Sequence of protein 2:
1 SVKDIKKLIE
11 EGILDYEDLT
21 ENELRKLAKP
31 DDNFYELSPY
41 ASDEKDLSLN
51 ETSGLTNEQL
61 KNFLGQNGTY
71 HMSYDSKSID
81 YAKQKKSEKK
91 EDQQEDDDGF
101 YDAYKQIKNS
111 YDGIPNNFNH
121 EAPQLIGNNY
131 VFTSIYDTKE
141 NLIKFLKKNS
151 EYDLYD

Sequence of protein 1:
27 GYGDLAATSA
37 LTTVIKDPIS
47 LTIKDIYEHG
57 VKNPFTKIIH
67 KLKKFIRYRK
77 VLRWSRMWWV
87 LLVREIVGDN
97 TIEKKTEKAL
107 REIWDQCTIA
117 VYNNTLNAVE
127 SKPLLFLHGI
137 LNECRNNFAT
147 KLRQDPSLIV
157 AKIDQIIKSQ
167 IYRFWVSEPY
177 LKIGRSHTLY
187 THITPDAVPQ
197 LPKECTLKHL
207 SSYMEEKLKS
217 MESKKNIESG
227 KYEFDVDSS

Interface contacts:
Residue L148 in protein 1 contacts residue N50 in protein 2 (closest heavy-atom distance 2.9 Å).
Residue T146 in protein 1 is in contact with residue G54 in protein 2 (closest heavy-atom distance 3.1 Å).
Residue K215 in protein 1 interacts with residue Y101 in protein 2 (closest heavy-atom distance 3.2 Å).
Residue A157 in protein 1 is in contact with residue L47 in protein 2 (closest heavy-atom distance 3.7 Å).
Residue N142 in protein 1 contacts residue I79 in protein 2 (closest heavy-atom distance 3.3 Å).
Residue V156 in protein 1 interacts with residue N50 in protein 2 (closest heavy-atom distance 3.7 Å).
Residue T146 in protein 1 interacts with residue Y74 in protein 2 (closest heavy-atom distance 3.5 Å).
Residue K69 in protein 1 interacts with residue Q66 in protein 2 (closest heavy-atom distance 3.8 Å).
Residue S165 in protein 1 interacts with residue Y104 in protein 2 (closest heavy-atom distance 3.7 Å).
Residue Q161 in protein 1 is in contact with residue A103 in protein 2 (closest heavy-atom distance 3.6 Å).
Residue R149 in protein 1 contacts residue S53 in protein 2 (closest heavy-atom distance 3.5 Å).
Residue N142 in protein 1 interacts with residue Y74 in protein 2 (closest heavy-atom distance 3.3 Å).
Residue I92 in protein 1 is in contact with residue Y111 in protein 2 (closest heavy-atom distance 3.2 Å).
Residue M210 in protein 1 is in contact with residue Y104 in protein 2 (closest heavy-atom distance 3.8 Å).
Residue R149 in protein 1 interacts with residue E51 in protein 2 (closest heavy-atom distance 3.5 Å).
Residue M210 in protein 1 is in contact with residue F100 in protein 2 (closest heavy-atom distance 3.2 Å).
Residue I115 in protein 1 contacts residue N67 in protein 2 (closest heavy-atom distance 3.5 Å).
Residue H66 in protein 1 contacts residue N67 in protein 2 (closest heavy-atom distance 2.8 Å).
Residue A145 in protein 1 contacts residue T52 in protein 2 (closest heavy-atom distance 3.2 Å).
Residue D151 in protein 1 is in contact with residue S48 in protein 2 (closest heavy-atom distance 2.4 Å).
Residue Q161 in protein 1 contacts residue I107 in protein 2 (closest heavy-atom distance 3.6 Å).
Residue H66 in protein 1 is in contact with residue Q66 in protein 2 (closest heavy-atom distance 3.2 Å).
Residue K147 in protein 1 is in contact with residue S53 in protein 2 (closest heavy-atom distance 3.1 Å).
Residue Q112 in protein 1 contacts residue Y70 in protein 2 (closest heavy-atom distance 3.4 Å).
Residue N143 in protein 1 contacts residue S73 in protein 2 (closest heavy-atom distance 3.4 Å).
Residue K215 in protein 1 is in contact with residue K108 in protein 2 (closest heavy-atom distance 3.7 Å).
Residue N119 in protein 1 contacts residue H71 in protein 2 (closest heavy-atom distance 3.4 Å).
Residue Q112 in protein 1 is in contact with residue L64 in protein 2 (closest heavy-atom distance 3.5 Å).
Residue Q150 in protein 1 interacts with residue S48 in protein 2 (closest heavy-atom distance 3.4 Å).
Residue R149 in protein 1 interacts with residue L49 in protein 2 (closest heavy-atom distance 3.3 Å).
Residue T146 in protein 1 interacts with residue S53 in protein 2 (closest heavy-atom distance 3.7 Å).
Residue E211 in protein 1 contacts residue K108 in protein 2 (closest heavy-atom distance 1.2 Å).
Residue K158 in protein 1 contacts residue Y111 in protein 2 (closest heavy-atom distance 3.5 Å).
Residue K158 in protein 1 is in contact with residue S110 in protein 2 (closest heavy-atom distance 3.4 Å).
Residue I115 in protein 1 contacts residue Y70 in protein 2 (closest heavy-atom distance 3.4 Å).
Residue Q150 in protein 1 contacts residue L49 in protein 2 (closest heavy-atom distance 3.5 Å).
Residue L203 in protein 1 interacts with residue Y111 in protein 2 (closest heavy-atom distance 3.5 Å).
Residue D95 in protein 1 interacts with residue K147 in protein 2 (closest heavy-atom distance 2.8 Å).
Residue V93 in protein 1 contacts residue Y111 in protein 2 (closest heavy-atom distance 3.1 Å).
Residue K70 in protein 1 contacts residue N67 in protein 2 (closest heavy-atom distance 3.5 Å).
Residue R149 in protein 1 contacts residue N50 in protein 2 (closest heavy-atom distance 2.7 Å).
Residue R149 in protein 1 is in contact with residue S48 in protein 2 (closest heavy-atom distance 3.5 Å).
Residue E91 in protein 1 is in contact with residue Y111 in protein 2 (closest heavy-atom distance 2.4 Å).
Residue L214 in protein 1 interacts with residue Y101 in protein 2 (closest heavy-atom distance 3.0 Å).
Residue E139 in protein 1 is in contact with residue Y74 in protein 2 (closest heavy-atom distance 3.2 Å).
Residue K204 in protein 1 contacts residue Y111 in protein 2 (closest heavy-atom distance 3.8 Å).
Residue L148 in protein 1 interacts with residue S53 in protein 2 (closest heavy-atom distance 3.6 Å).
Residue A145 in protein 1 is in contact with residue S53 in protein 2 (closest heavy-atom distance 3.3 Å).
Residue D151 in protein 1 contacts residue N50 in protein 2 (closest heavy-atom distance 2.8 Å).
Residue A116 in protein 1 contacts residue H71 in protein 2 (closest heavy-atom distance 3.4 Å).
Residue Q161 in protein 1 is in contact with residue Y104 in protein 2 (closest heavy-atom distance 3.0 Å).
Residue Q112 in protein 1 contacts residue S73 in protein 2 (closest heavy-atom distance 2.3 Å).
Residue A116 in protein 1 contacts residue S73 in protein 2 (closest heavy-atom distance 3.3 Å).
Residue L154 in protein 1 interacts with residue Q106 in protein 2 (closest heavy-atom distance 3.5 Å).
Residue L154 in protein 1 is in contact with residue S110 in protein 2 (closest heavy-atom distance 3.7 Å).
Residue H66 in protein 1 is in contact with residue G65 in protein 2 (closest heavy-atom distance 3.4 Å).
Residue N120 in protein 1 interacts with residue H71 in protein 2 (closest heavy-atom distance 3.0 Å).
Residue E139 in protein 1 interacts with residue S73 in protein 2 (closest heavy-atom distance 3.2 Å).
Residue N119 in protein 1 contacts residue Y70 in protein 2 (closest heavy-atom distance 2.8 Å).
Residue L214 in protein 1 contacts residue F100 in protein 2 (closest heavy-atom distance 3.8 Å).

These two protein chains interact to form a complex.